Sequence of chain A:
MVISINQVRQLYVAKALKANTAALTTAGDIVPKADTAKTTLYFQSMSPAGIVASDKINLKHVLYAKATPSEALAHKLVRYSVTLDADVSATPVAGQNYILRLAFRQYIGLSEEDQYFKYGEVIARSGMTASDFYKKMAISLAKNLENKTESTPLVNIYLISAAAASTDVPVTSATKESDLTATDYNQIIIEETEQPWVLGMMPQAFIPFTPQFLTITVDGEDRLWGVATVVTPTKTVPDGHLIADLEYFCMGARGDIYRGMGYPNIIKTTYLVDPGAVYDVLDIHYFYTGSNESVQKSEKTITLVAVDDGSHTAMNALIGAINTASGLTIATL

Sequence of chain B:
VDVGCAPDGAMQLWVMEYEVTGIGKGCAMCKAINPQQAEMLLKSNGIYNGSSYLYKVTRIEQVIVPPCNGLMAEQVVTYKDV

Interface contacts:
Residue D87 in chain A interacts with residue Y73 in chain B (closest heavy-atom distance 3.8 Å).
Residue R223 in chain A interacts with residue Y73 in chain B (closest heavy-atom distance 3.2 Å).
Residue E221 in chain A interacts with residue T41 in chain B (closest heavy-atom distance 4.6 Å).

These two protein chains interact to form a complex.